Sequence of chain B:
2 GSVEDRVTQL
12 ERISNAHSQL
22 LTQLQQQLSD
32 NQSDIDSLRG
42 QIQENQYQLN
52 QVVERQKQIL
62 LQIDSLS

The following describes two proteins that form a bound complex.

Contacts between the two chains:
Residue H18 in chain A is in contact with residue L22 in chain B (closest heavy-atom distance 3.4 Å).
Residue V8 in chain A is in contact with residue V8 in chain B (closest heavy-atom distance 3.9 Å).
Residue R56 in chain A interacts with residue Q57 in chain B (closest heavy-atom distance 3.7 Å).
Residue H18 in chain A interacts with residue S19 in chain B (closest heavy-atom distance 3.0 Å).
Residue N46 in chain A interacts with residue Q47 in chain B (closest heavy-atom distance 3.6 Å).
Residue I43 in chain A interacts with residue I43 in chain B (closest heavy-atom distance 3.6 Å).
Residue I60 in chain A interacts with residue I60 in chain B (closest heavy-atom distance 3.8 Å).
Residue Q42 in chain A is in contact with residue I43 in chain B (closest heavy-atom distance 3.8 Å).
Residue H18 in chain A contacts residue H18 in chain B (closest heavy-atom distance 3.8 Å).
Residue R7 in chain A interacts with residue V8 in chain B (closest heavy-atom distance 3.4 Å).
Residue I36 in chain A contacts residue I36 in chain B (closest heavy-atom distance 4.0 Å).
Residue N32 in chain A interacts with residue I36 in chain B (closest heavy-atom distance 3.6 Å).
Residue Q28 in chain A contacts residue Q33 in chain B (closest heavy-atom distance 3.7 Å).
Residue L29 in chain A is in contact with residue L29 in chain B (closest heavy-atom distance 3.8 Å).
Residue L21 in chain A interacts with residue L22 in chain B (closest heavy-atom distance 3.6 Å).
Residue I14 in chain A is in contact with residue S15 in chain B (closest heavy-atom distance 3.2 Å).
Residue L67 in chain A interacts with residue S68 in chain B (closest heavy-atom distance 3.9 Å).
Residue V53 in chain A contacts residue V53 in chain B (closest heavy-atom distance 3.6 Å).
Residue I60 in chain A is in contact with residue L61 in chain B (closest heavy-atom distance 3.9 Å).
Residue I64 in chain A interacts with residue I64 in chain B (closest heavy-atom distance 3.6 Å).
Residue L39 in chain A is in contact with residue I43 in chain B (closest heavy-atom distance 3.8 Å).
Residue L67 in chain A is in contact with residue I64 in chain B (closest heavy-atom distance 3.7 Å).
Residue L39 in chain A contacts residue L39 in chain B (closest heavy-atom distance 3.7 Å).
Residue I60 in chain A is in contact with residue I64 in chain B (closest heavy-atom distance 3.7 Å).
Residue Q49 in chain A interacts with residue Q47 in chain B (closest heavy-atom distance 3.0 Å).
Residue V4 in chain A interacts with residue V4 in chain B (closest heavy-atom distance 3.9 Å).
Residue Q42 in chain A is in contact with residue Q44 in chain B (closest heavy-atom distance 4.1 Å).
Residue L11 in chain A is in contact with residue L11 in chain B (closest heavy-atom distance 3.8 Å).
Residue R7 in chain A interacts with residue E12 in chain B (closest heavy-atom distance 3.1 Å).
Residue N32 in chain A is in contact with residue Q33 in chain B (closest heavy-atom distance 3.5 Å).
Residue Q49 in chain A contacts residue L50 in chain B (closest heavy-atom distance 3.6 Å).
Residue I60 in chain A contacts residue Q57 in chain B (closest heavy-atom distance 3.9 Å).
Residue L67 in chain A is in contact with residue L67 in chain B (closest heavy-atom distance 3.9 Å).
Residue L11 in chain A interacts with residue S15 in chain B (closest heavy-atom distance 3.9 Å).
Residue L25 in chain A contacts residue L29 in chain B (closest heavy-atom distance 3.8 Å).
Residue L11 in chain A is in contact with residue E12 in chain B (closest heavy-atom distance 3.7 Å).
Residue Q28 in chain A is in contact with residue L29 in chain B (closest heavy-atom distance 3.6 Å).
Residue Q57 in chain A is in contact with residue Q57 in chain B (closest heavy-atom distance 3.4 Å).
Residue L50 in chain A contacts residue L50 in chain B (closest heavy-atom distance 3.7 Å).
Residue V53 in chain A interacts with residue V54 in chain B (closest heavy-atom distance 3.5 Å).
Residue L25 in chain A contacts residue L22 in chain B (closest heavy-atom distance 3.9 Å).
Residue V4 in chain A interacts with residue V8 in chain B (closest heavy-atom distance 4.1 Å).
Residue R7 in chain A interacts with residue T9 in chain B (closest heavy-atom distance 2.9 Å).
Residue H18 in chain A is in contact with residue S15 in chain B (closest heavy-atom distance 3.3 Å).
Residue Q63 in chain A interacts with residue L61 in chain B (closest heavy-atom distance 3.4 Å).
Residue L21 in chain A interacts with residue Q26 in chain B (closest heavy-atom distance 2.2 Å).
Residue N46 in chain A interacts with residue I43 in chain B (closest heavy-atom distance 3.9 Å).
Residue N32 in chain A is in contact with residue N32 in chain B (closest heavy-atom distance 3.4 Å).
Residue V53 in chain A contacts residue Q57 in chain B (closest heavy-atom distance 3.2 Å).
Residue N46 in chain A is in contact with residue N46 in chain B (closest heavy-atom distance 4.2 Å).
Residue N46 in chain A interacts with residue L50 in chain B (closest heavy-atom distance 3.7 Å).
Residue L25 in chain A interacts with residue Q26 in chain B (closest heavy-atom distance 4.0 Å).
Residue N32 in chain A is in contact with residue L29 in chain B (closest heavy-atom distance 4.0 Å).
Residue L22 in chain A is in contact with residue L22 in chain B (closest heavy-atom distance 3.9 Å).
Residue V53 in chain A interacts with residue L50 in chain B (closest heavy-atom distance 3.9 Å).
Residue Q63 in chain A interacts with residue I64 in chain B (closest heavy-atom distance 3.6 Å).
Residue L25 in chain A interacts with residue L25 in chain B (closest heavy-atom distance 4.2 Å).
Residue L11 in chain A is in contact with residue V8 in chain B (closest heavy-atom distance 3.9 Å).
Residue D35 in chain A is in contact with residue I36 in chain B (closest heavy-atom distance 3.8 Å).
Residue L39 in chain A contacts residue I36 in chain B (closest heavy-atom distance 3.6 Å).

Sequence of chain A:
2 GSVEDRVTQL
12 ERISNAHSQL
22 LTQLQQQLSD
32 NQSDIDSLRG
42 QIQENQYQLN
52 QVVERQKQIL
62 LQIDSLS